Sequence of protein 1:
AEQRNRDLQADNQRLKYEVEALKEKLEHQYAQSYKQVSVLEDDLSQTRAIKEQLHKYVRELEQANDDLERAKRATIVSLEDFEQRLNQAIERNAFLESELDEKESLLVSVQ

This data describes a binding interaction between two proteins.

Sequence of protein 2:
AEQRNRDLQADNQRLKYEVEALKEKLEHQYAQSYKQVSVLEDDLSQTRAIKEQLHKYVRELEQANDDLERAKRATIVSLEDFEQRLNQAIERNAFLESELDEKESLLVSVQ

Residue-level contacts at the interface:
Residue D101 in protein 1 interacts with residue K51 in protein 2 (closest heavy-atom distance 2.8 Å).
Residue E69 in protein 1 contacts residue E83 in protein 2 (closest heavy-atom distance 2.7 Å).
Residue L54 in protein 1 is in contact with residue E97 in protein 2 (closest heavy-atom distance 3.1 Å).
Residue K72 in protein 1 is in contact with residue E83 in protein 2 (closest heavy-atom distance 2.7 Å).
Residue I90 in protein 1 is in contact with residue E62 in protein 2 (closest heavy-atom distance 3.9 Å).
Residue V108 in protein 1 interacts with residue R48 in protein 2 (closest heavy-atom distance 3.5 Å).
Residue L54 in protein 1 interacts with residue N93 in protein 2 (closest heavy-atom distance 3.5 Å).
Residue K103 in protein 1 interacts with residue T47 in protein 2 (closest heavy-atom distance 3.3 Å).
Residue L54 in protein 1 interacts with residue L100 in protein 2 (closest heavy-atom distance 3.7 Å).
Residue N65 in protein 1 contacts residue E83 in protein 2 (closest heavy-atom distance 3.5 Å).
Residue L107 in protein 1 interacts with residue D43 in protein 2 (closest heavy-atom distance 3.8 Å).
Residue L61 in protein 1 contacts residue N93 in protein 2 (closest heavy-atom distance 3.7 Å).
Residue L68 in protein 1 interacts with residue L79 in protein 2 (closest heavy-atom distance 3.7 Å).
Residue F82 in protein 1 is in contact with residue L68 in protein 2 (closest heavy-atom distance 3.7 Å).
Residue L40 in protein 1 interacts with residue L107 in protein 2 (closest heavy-atom distance 3.3 Å).
Residue L68 in protein 1 contacts residue E83 in protein 2 (closest heavy-atom distance 3.3 Å).
Residue E62 in protein 1 interacts with residue I90 in protein 2 (closest heavy-atom distance 3.8 Å).
Residue L61 in protein 1 interacts with residue I90 in protein 2 (closest heavy-atom distance 3.7 Å).
Residue V58 in protein 1 is in contact with residue E97 in protein 2 (closest heavy-atom distance 3.4 Å).
Residue E41 in protein 1 contacts residue Q111 in protein 2 (closest heavy-atom distance 3.3 Å).
Residue L96 in protein 1 contacts residue L54 in protein 2 (closest heavy-atom distance 3.9 Å).
Residue K72 in protein 1 is in contact with residue E80 in protein 2 (closest heavy-atom distance 3.7 Å).
Residue E83 in protein 1 is in contact with residue E69 in protein 2 (closest heavy-atom distance 3.5 Å).
Residue E97 in protein 1 is in contact with residue L54 in protein 2 (closest heavy-atom distance 3.4 Å).
Residue L100 in protein 1 interacts with residue I50 in protein 2 (closest heavy-atom distance 3.8 Å).
Residue L107 in protein 1 contacts residue L44 in protein 2 (closest heavy-atom distance 3.6 Å).
Residue L68 in protein 1 is in contact with residue F82 in protein 2 (closest heavy-atom distance 3.8 Å).
Residue L44 in protein 1 is in contact with residue Q111 in protein 2 (closest heavy-atom distance 3.9 Å).
Residue L40 in protein 1 contacts residue Q111 in protein 2 (closest heavy-atom distance 3.0 Å).
Residue Q111 in protein 1 interacts with residue V37 in protein 2 (closest heavy-atom distance 3.9 Å).
Residue K51 in protein 1 interacts with residue E104 in protein 2 (closest heavy-atom distance 3.2 Å).
Residue N65 in protein 1 interacts with residue N87 in protein 2 (closest heavy-atom distance 3.0 Å).
Residue N93 in protein 1 contacts residue V58 in protein 2 (closest heavy-atom distance 3.3 Å).
Residue L61 in protein 1 interacts with residue A89 in protein 2 (closest heavy-atom distance 3.8 Å).
Residue I50 in protein 1 interacts with residue L100 in protein 2 (closest heavy-atom distance 3.8 Å).
Residue E97 in protein 1 contacts residue H55 in protein 2 (closest heavy-atom distance 2.9 Å).
Residue E83 in protein 1 contacts residue L68 in protein 2 (closest heavy-atom distance 3.9 Å).
Residue Y57 in protein 1 is in contact with residue N93 in protein 2 (closest heavy-atom distance 3.6 Å).
Residue K72 in protein 1 contacts residue L79 in protein 2 (closest heavy-atom distance 3.5 Å).
Residue K103 in protein 1 interacts with residue D43 in protein 2 (closest heavy-atom distance 3.0 Å).
Residue L44 in protein 1 contacts residue L107 in protein 2 (closest heavy-atom distance 3.8 Å).
Residue L86 in protein 1 interacts with residue N65 in protein 2 (closest heavy-atom distance 3.5 Å).
Residue L79 in protein 1 is in contact with residue K72 in protein 2 (closest heavy-atom distance 3.6 Å).
Residue I76 in protein 1 interacts with residue I76 in protein 2 (closest heavy-atom distance 3.9 Å).
Residue T47 in protein 1 interacts with residue L107 in protein 2 (closest heavy-atom distance 3.8 Å).
Residue L44 in protein 1 interacts with residue E104 in protein 2 (closest heavy-atom distance 3.6 Å).
Residue V108 in protein 1 contacts residue L44 in protein 2 (closest heavy-atom distance 3.8 Å).
Residue L100 in protein 1 interacts with residue L54 in protein 2 (closest heavy-atom distance 3.5 Å).
Residue H55 in protein 1 contacts residue E97 in protein 2 (closest heavy-atom distance 3.8 Å).
Residue R48 in protein 1 is in contact with residue E104 in protein 2 (closest heavy-atom distance 2.7 Å).
Residue N93 in protein 1 is in contact with residue L54 in protein 2 (closest heavy-atom distance 3.5 Å).
Residue E83 in protein 1 is in contact with residue N65 in protein 2 (closest heavy-atom distance 2.3 Å).
Residue L61 in protein 1 interacts with residue L86 in protein 2 (closest heavy-atom distance 3.7 Å).
Residue K51 in protein 1 interacts with residue D101 in protein 2 (closest heavy-atom distance 3.0 Å).
Residue R48 in protein 1 is in contact with residue V108 in protein 2 (closest heavy-atom distance 3.9 Å).
Residue L100 in protein 1 is in contact with residue T47 in protein 2 (closest heavy-atom distance 3.3 Å).
Residue D43 in protein 1 contacts residue L107 in protein 2 (closest heavy-atom distance 3.7 Å).
Residue L54 in protein 1 contacts residue L96 in protein 2 (closest heavy-atom distance 3.5 Å).
Residue N65 in protein 1 is in contact with residue L86 in protein 2 (closest heavy-atom distance 3.4 Å).
Residue V58 in protein 1 is in contact with residue N93 in protein 2 (closest heavy-atom distance 3.3 Å).